Residue-level contacts at the interface:
Residue R165 in the second protein contacts residue K100 in the first protein (closest heavy-atom distance 4.9 Å).
Residue K50 in the second protein is in contact with residue P141 in the first protein (closest heavy-atom distance 4.5 Å).
Residue K50 in the second protein contacts residue D142 in the first protein (closest heavy-atom distance 5.0 Å).

Sequence of the second protein:
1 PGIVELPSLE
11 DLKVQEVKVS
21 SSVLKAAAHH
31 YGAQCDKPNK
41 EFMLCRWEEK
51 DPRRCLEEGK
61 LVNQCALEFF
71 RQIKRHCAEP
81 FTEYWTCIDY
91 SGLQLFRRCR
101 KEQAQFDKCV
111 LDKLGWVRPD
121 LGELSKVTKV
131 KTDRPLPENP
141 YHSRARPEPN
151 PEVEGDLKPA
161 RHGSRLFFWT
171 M

The following describes two proteins that form a bound complex.

Sequence of the first protein:
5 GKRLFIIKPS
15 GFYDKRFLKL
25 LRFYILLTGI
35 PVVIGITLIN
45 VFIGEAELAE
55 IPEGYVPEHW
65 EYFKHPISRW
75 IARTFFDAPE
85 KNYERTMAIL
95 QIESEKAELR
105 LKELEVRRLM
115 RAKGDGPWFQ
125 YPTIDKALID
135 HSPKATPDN